These two protein chains interact to form a complex.

Sequence of chain A:
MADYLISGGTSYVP

Sequence of chain B:
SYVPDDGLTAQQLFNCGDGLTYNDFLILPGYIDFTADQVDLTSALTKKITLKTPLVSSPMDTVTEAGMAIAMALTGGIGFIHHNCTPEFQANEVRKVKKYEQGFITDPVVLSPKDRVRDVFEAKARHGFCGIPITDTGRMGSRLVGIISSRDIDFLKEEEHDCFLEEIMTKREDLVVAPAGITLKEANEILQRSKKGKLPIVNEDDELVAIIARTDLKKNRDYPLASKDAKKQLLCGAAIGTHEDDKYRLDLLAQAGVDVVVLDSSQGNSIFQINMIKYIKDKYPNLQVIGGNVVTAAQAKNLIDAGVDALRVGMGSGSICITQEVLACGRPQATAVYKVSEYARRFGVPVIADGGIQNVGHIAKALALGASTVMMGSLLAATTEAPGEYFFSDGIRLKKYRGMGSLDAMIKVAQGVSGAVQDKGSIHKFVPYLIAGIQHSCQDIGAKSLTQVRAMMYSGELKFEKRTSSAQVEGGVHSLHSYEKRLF

Residue-level contacts at the interface:
Residue A59 in chain B interacts with residue I11 in chain A (closest heavy-atom distance 5.0 Å).
Residue T65 in chain B interacts with residue L10 in chain A (closest heavy-atom distance 4.0 Å).
Residue A59 in chain B contacts residue A7 in chain A (closest heavy-atom distance 4.5 Å).
Residue G363 in chain B contacts residue A7 in chain A (closest heavy-atom distance 4.6 Å).
Residue T65 in chain B interacts with residue A7 in chain A (closest heavy-atom distance 4.6 Å).
Residue T61 in chain B interacts with residue A7 in chain A (closest heavy-atom distance 3.3 Å).
Residue T482 in chain B contacts residue I11 in chain A (closest heavy-atom distance 4.1 Å).
Residue A59 in chain B interacts with residue L10 in chain A (closest heavy-atom distance 3.7 Å).
Residue K63 in chain B interacts with residue M6 in chain A (closest heavy-atom distance 3.8 Å).
Residue R485 in chain B is in contact with residue L10 in chain A (closest heavy-atom distance 3.0 Å).
Residue S387 in chain B is in contact with residue I11 in chain A (closest heavy-atom distance 4.1 Å).
Residue K62 in chain B is in contact with residue M6 in chain A (closest heavy-atom distance 3.9 Å).
Residue Y489 in chain B interacts with residue S12 in chain A (closest heavy-atom distance 4.0 Å).
Residue T482 in chain B interacts with residue L10 in chain A (closest heavy-atom distance 3.4 Å).
Residue R360 in chain B interacts with residue S12 in chain A (closest heavy-atom distance 3.4 Å).
Residue R361 in chain B contacts residue Y17 in chain A (closest heavy-atom distance 2.8 Å).
Residue A486 in chain B interacts with residue I11 in chain A (closest heavy-atom distance 4.7 Å).
Residue S58 in chain B is in contact with residue L10 in chain A (closest heavy-atom distance 3.3 Å).
Residue P365 in chain B interacts with residue A7 in chain A (closest heavy-atom distance 3.9 Å).
Residue A486 in chain B contacts residue S12 in chain A (closest heavy-atom distance 3.4 Å).
Residue E357 in chain B contacts residue Y17 in chain A (closest heavy-atom distance 4.3 Å).
Residue R360 in chain B contacts residue S16 in chain A (closest heavy-atom distance 2.4 Å).
Residue K62 in chain B is in contact with residue A7 in chain A (closest heavy-atom distance 3.6 Å).
Residue G363 in chain B is in contact with residue I11 in chain A (closest heavy-atom distance 4.1 Å).
Residue R360 in chain B interacts with residue Y17 in chain A (closest heavy-atom distance 3.4 Å).
Residue T65 in chain B interacts with residue M6 in chain A (closest heavy-atom distance 3.5 Å).
Residue P365 in chain B interacts with residue I11 in chain A (closest heavy-atom distance 3.6 Å).
Residue R485 in chain B contacts residue I11 in chain A (closest heavy-atom distance 3.2 Å).
Residue T57 in chain B interacts with residue L10 in chain A (closest heavy-atom distance 3.7 Å).
Residue R360 in chain B contacts residue I11 in chain A (closest heavy-atom distance 4.1 Å).
Residue V364 in chain B contacts residue I11 in chain A (closest heavy-atom distance 3.6 Å).
Residue T482 in chain B interacts with residue S12 in chain A (closest heavy-atom distance 4.3 Å).